Sequence of protein 1:
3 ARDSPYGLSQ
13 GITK

The following describes two proteins that form a bound complex.

Interface contacts:
Residue E116 in protein 2 is in contact with residue Q12 in protein 1 (closest heavy-atom distance 4.2 Å).
Residue D216 in protein 2 is in contact with residue Y8 in protein 1 (closest heavy-atom distance 3.5 Å).
Residue S207 in protein 2 contacts residue A3 in protein 1 (closest heavy-atom distance 3.4 Å).
Residue N196 in protein 2 interacts with residue G13 in protein 1 (closest heavy-atom distance 3.8 Å).
Residue N196 in protein 2 interacts with residue S11 in protein 1 (closest heavy-atom distance 3.3 Å).
Residue Y201 in protein 2 contacts residue S6 in protein 1 (closest heavy-atom distance 4.0 Å).
Residue S207 in protein 2 is in contact with residue R4 in protein 1 (closest heavy-atom distance 3.2 Å).
Residue F193 in protein 2 is in contact with residue K16 in protein 1 (closest heavy-atom distance 3.0 Å).
Residue F214 in protein 2 is in contact with residue L10 in protein 1 (closest heavy-atom distance 3.2 Å).
Residue T194 in protein 2 interacts with residue T15 in protein 1 (closest heavy-atom distance 3.4 Å).
Residue L199 in protein 2 contacts residue P7 in protein 1 (closest heavy-atom distance 4.0 Å).
Residue L60 in protein 2 interacts with residue I14 in protein 1 (closest heavy-atom distance 3.6 Å).
Residue S218 in protein 2 interacts with residue Y8 in protein 1 (closest heavy-atom distance 3.5 Å).
Residue D216 in protein 2 interacts with residue R4 in protein 1 (closest heavy-atom distance 3.4 Å).
Residue T219 in protein 2 interacts with residue Y8 in protein 1 (closest heavy-atom distance 3.3 Å).
Residue A195 in protein 2 interacts with residue I14 in protein 1 (closest heavy-atom distance 2.7 Å).
Residue R85 in protein 2 interacts with residue I14 in protein 1 (closest heavy-atom distance 4.0 Å).
Residue R198 in protein 2 contacts residue L10 in protein 1 (closest heavy-atom distance 3.6 Å).
Residue G213 in protein 2 contacts residue L10 in protein 1 (closest heavy-atom distance 3.7 Å).
Residue E215 in protein 2 is in contact with residue L10 in protein 1 (closest heavy-atom distance 2.6 Å).
Residue S217 in protein 2 is in contact with residue Y8 in protein 1 (closest heavy-atom distance 2.9 Å).
Residue N58 in protein 2 interacts with residue K16 in protein 1 (closest heavy-atom distance 4.3 Å).
Residue Y201 in protein 2 interacts with residue Y8 in protein 1 (closest heavy-atom distance 3.8 Å).
Residue F197 in protein 2 is in contact with residue L10 in protein 1 (closest heavy-atom distance 3.8 Å).
Residue R198 in protein 2 interacts with residue G9 in protein 1 (closest heavy-atom distance 3.2 Å).
Residue E200 in protein 2 interacts with residue P7 in protein 1 (closest heavy-atom distance 3.2 Å).
Residue T219 in protein 2 interacts with residue L10 in protein 1 (closest heavy-atom distance 4.2 Å).
Residue A205 in protein 2 is in contact with residue R4 in protein 1 (closest heavy-atom distance 3.8 Å).
Residue G213 in protein 2 contacts residue S11 in protein 1 (closest heavy-atom distance 3.5 Å).
Residue I89 in protein 2 contacts residue I14 in protein 1 (closest heavy-atom distance 3.6 Å).
Residue T194 in protein 2 contacts residue I14 in protein 1 (closest heavy-atom distance 3.6 Å).
Residue Y201 in protein 2 contacts residue P7 in protein 1 (closest heavy-atom distance 2.7 Å).
Residue E215 in protein 2 interacts with residue Y8 in protein 1 (closest heavy-atom distance 3.5 Å).
Residue E200 in protein 2 is in contact with residue Y8 in protein 1 (closest heavy-atom distance 3.5 Å).
Residue F193 in protein 2 is in contact with residue I14 in protein 1 (closest heavy-atom distance 4.1 Å).
Residue E192 in protein 2 is in contact with residue K16 in protein 1 (closest heavy-atom distance 3.8 Å).
Residue F197 in protein 2 contacts residue S11 in protein 1 (closest heavy-atom distance 2.9 Å).
Residue Y201 in protein 2 contacts residue R4 in protein 1 (closest heavy-atom distance 3.4 Å).
Residue R210 in protein 2 contacts residue A3 in protein 1 (closest heavy-atom distance 3.4 Å).
Residue S218 in protein 2 is in contact with residue S6 in protein 1 (closest heavy-atom distance 4.0 Å).
Residue L92 in protein 2 contacts residue S11 in protein 1 (closest heavy-atom distance 3.4 Å).
Residue F197 in protein 2 contacts residue G9 in protein 1 (closest heavy-atom distance 3.9 Å).
Residue I59 in protein 2 contacts residue I14 in protein 1 (closest heavy-atom distance 4.1 Å).
Residue P206 in protein 2 is in contact with residue R4 in protein 1 (closest heavy-atom distance 3.3 Å).
Residue F209 in protein 2 interacts with residue R4 in protein 1 (closest heavy-atom distance 2.9 Å).
Residue F214 in protein 2 contacts residue S11 in protein 1 (closest heavy-atom distance 3.7 Å).
Residue A195 in protein 2 is in contact with residue G13 in protein 1 (closest heavy-atom distance 3.2 Å).
Residue L199 in protein 2 contacts residue Y8 in protein 1 (closest heavy-atom distance 3.2 Å).
Residue L199 in protein 2 is in contact with residue G9 in protein 1 (closest heavy-atom distance 2.8 Å).
Residue S217 in protein 2 interacts with residue L10 in protein 1 (closest heavy-atom distance 3.4 Å).
Residue E215 in protein 2 interacts with residue G9 in protein 1 (closest heavy-atom distance 3.1 Å).
Residue Y201 in protein 2 is in contact with residue G9 in protein 1 (closest heavy-atom distance 4.1 Å).
Residue S217 in protein 2 contacts residue S6 in protein 1 (closest heavy-atom distance 3.2 Å).
Residue E191 in protein 2 contacts residue K16 in protein 1 (closest heavy-atom distance 3.4 Å).
Residue S217 in protein 2 contacts residue P7 in protein 1 (closest heavy-atom distance 4.2 Å).
Residue F214 in protein 2 contacts residue G9 in protein 1 (closest heavy-atom distance 3.8 Å).
Residue F220 in protein 2 contacts residue Y8 in protein 1 (closest heavy-atom distance 3.4 Å).
Residue F193 in protein 2 is in contact with residue T15 in protein 1 (closest heavy-atom distance 3.4 Å).
Residue R210 in protein 2 interacts with residue R4 in protein 1 (closest heavy-atom distance 3.5 Å).
Residue E215 in protein 2 is in contact with residue Q12 in protein 1 (closest heavy-atom distance 3.2 Å).

Sequence of protein 2:
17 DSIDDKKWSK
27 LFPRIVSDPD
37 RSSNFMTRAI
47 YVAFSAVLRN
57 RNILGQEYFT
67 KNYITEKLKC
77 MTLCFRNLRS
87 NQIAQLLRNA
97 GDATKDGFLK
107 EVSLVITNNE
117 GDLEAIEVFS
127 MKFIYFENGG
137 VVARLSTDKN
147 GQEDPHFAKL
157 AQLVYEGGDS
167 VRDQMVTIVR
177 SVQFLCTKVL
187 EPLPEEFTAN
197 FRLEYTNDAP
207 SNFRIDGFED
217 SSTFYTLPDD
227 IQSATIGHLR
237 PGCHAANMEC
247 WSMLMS